Sequence of protein 2:
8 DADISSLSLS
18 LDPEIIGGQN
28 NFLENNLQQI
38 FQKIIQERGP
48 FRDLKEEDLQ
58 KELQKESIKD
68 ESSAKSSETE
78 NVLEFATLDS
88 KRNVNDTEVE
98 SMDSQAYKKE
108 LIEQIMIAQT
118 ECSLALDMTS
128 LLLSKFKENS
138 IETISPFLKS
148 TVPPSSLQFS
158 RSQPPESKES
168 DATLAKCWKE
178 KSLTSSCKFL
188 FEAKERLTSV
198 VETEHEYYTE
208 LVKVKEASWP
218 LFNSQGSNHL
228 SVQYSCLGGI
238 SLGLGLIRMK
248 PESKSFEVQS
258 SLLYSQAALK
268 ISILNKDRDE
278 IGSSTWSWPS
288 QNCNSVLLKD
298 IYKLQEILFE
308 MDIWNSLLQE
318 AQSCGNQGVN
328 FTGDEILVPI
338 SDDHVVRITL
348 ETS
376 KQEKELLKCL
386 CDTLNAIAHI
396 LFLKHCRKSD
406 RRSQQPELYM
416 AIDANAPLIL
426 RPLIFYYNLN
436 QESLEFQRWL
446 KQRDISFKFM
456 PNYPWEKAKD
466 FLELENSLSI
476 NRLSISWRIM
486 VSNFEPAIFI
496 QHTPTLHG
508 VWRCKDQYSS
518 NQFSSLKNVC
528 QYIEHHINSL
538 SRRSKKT

The following describes two proteins that form a bound complex.

Contacts between the two chains:
Residue F82 in protein 2 interacts with residue L51 in protein 1 (closest heavy-atom distance 4.1 Å).
Residue F82 in protein 2 interacts with residue L48 in protein 1 (closest heavy-atom distance 4.8 Å).
Residue L85 in protein 2 contacts residue F47 in protein 1 (closest heavy-atom distance 4.9 Å).
Residue N78 in protein 2 is in contact with residue E52 in protein 1 (closest heavy-atom distance 3.5 Å).
Residue N78 in protein 2 interacts with residue L51 in protein 1 (closest heavy-atom distance 4.4 Å).
Residue E81 in protein 2 interacts with residue L51 in protein 1 (closest heavy-atom distance 3.2 Å).

Sequence of protein 1:
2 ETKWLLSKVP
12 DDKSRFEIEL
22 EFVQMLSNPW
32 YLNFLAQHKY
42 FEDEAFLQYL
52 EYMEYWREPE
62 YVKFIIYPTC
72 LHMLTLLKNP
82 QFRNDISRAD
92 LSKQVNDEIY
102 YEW